This data describes a binding interaction between two proteins.

Sequence of the first protein:
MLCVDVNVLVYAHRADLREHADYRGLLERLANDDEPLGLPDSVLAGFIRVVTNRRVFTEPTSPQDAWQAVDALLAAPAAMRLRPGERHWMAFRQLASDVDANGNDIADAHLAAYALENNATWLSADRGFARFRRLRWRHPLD

Sequence of the second protein:
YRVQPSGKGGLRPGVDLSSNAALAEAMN

Residue-level contacts at the interface:
Residue F129 in the first protein is in contact with residue N20 in the second protein (closest heavy-atom distance 3.6 Å).
Residue V50 in the first protein interacts with residue L17 in the second protein (closest heavy-atom distance 3.6 Å).
Residue V56 in the first protein interacts with residue M27 in the second protein (closest heavy-atom distance 3.6 Å).
Residue R55 in the first protein interacts with residue R12 in the second protein (closest heavy-atom distance 2.9 Å).
Residue A76 in the first protein is in contact with residue Y1 in the second protein (closest heavy-atom distance 3.5 Å).
Residue L73 in the first protein interacts with residue Y1 in the second protein (closest heavy-atom distance 3.4 Å).
Residue R24 in the first protein is in contact with residue P5 in the second protein (closest heavy-atom distance 3.1 Å).
Residue R55 in the first protein contacts residue N28 in the second protein (closest heavy-atom distance 3.2 Å).
Residue R24 in the first protein contacts residue R2 in the second protein (closest heavy-atom distance 3.4 Å).
Residue R14 in the first protein contacts residue S6 in the second protein (closest heavy-atom distance 3.3 Å).
Residue V56 in the first protein interacts with residue L17 in the second protein (closest heavy-atom distance 3.9 Å).
Residue T58 in the first protein contacts residue L11 in the second protein (closest heavy-atom distance 3.7 Å).
Residue R55 in the first protein is in contact with residue V15 in the second protein (closest heavy-atom distance 3.7 Å).
Residue T58 in the first protein contacts residue G9 in the second protein (closest heavy-atom distance 3.9 Å).
Residue R24 in the first protein is in contact with residue V3 in the second protein (closest heavy-atom distance 3.4 Å).
Residue F57 in the first protein is in contact with residue R12 in the second protein (closest heavy-atom distance 3.7 Å).
Residue H13 in the first protein contacts residue S6 in the second protein (closest heavy-atom distance 3.0 Å).
Residue L17 in the first protein is in contact with residue L17 in the second protein (closest heavy-atom distance 3.3 Å).
Residue D16 in the first protein is in contact with residue K8 in the second protein (closest heavy-atom distance 3.5 Å).
Residue L27 in the first protein contacts residue Y1 in the second protein (closest heavy-atom distance 3.7 Å).
Residue A31 in the first protein interacts with residue Y1 in the second protein (closest heavy-atom distance 3.4 Å).
Residue V56 in the first protein is in contact with residue L23 in the second protein (closest heavy-atom distance 3.8 Å).
Residue Y11 in the first protein contacts residue S18 in the second protein (closest heavy-atom distance 3.4 Å).
Residue E59 in the first protein is in contact with residue K8 in the second protein (closest heavy-atom distance 3.3 Å).
Residue V56 in the first protein contacts residue V15 in the second protein (closest heavy-atom distance 3.9 Å).
Residue A72 in the first protein contacts residue Y1 in the second protein (closest heavy-atom distance 3.5 Å).
Residue D126 in the first protein interacts with residue S19 in the second protein (closest heavy-atom distance 3.7 Å).
Residue R55 in the first protein interacts with residue M27 in the second protein (closest heavy-atom distance 3.9 Å).
Residue H13 in the first protein is in contact with residue V3 in the second protein (closest heavy-atom distance 3.6 Å).
Residue N32 in the first protein contacts residue Y1 in the second protein (closest heavy-atom distance 2.8 Å).
Residue R55 in the first protein interacts with residue A26 in the second protein (closest heavy-atom distance 3.2 Å).
Residue H13 in the first protein is in contact with residue P5 in the second protein (closest heavy-atom distance 3.7 Å).
Residue R54 in the first protein interacts with residue R12 in the second protein (closest heavy-atom distance 3.2 Å).
Residue N104 in the first protein is in contact with residue A21 in the second protein (closest heavy-atom distance 3.0 Å).
Residue D16 in the first protein contacts residue G7 in the second protein (closest heavy-atom distance 3.6 Å).
Residue V56 in the first protein interacts with residue L11 in the second protein (closest heavy-atom distance 3.4 Å).
Residue D126 in the first protein interacts with residue N20 in the second protein (closest heavy-atom distance 3.1 Å).
Residue H13 in the first protein is in contact with residue Y1 in the second protein (closest heavy-atom distance 3.9 Å).
Residue A15 in the first protein interacts with residue S6 in the second protein (closest heavy-atom distance 3.0 Å).
Residue R14 in the first protein interacts with residue G7 in the second protein (closest heavy-atom distance 3.7 Å).
Residue F57 in the first protein interacts with residue L11 in the second protein (closest heavy-atom distance 3.6 Å).
Residue D126 in the first protein interacts with residue S18 in the second protein (closest heavy-atom distance 3.4 Å).
Residue D108 in the first protein is in contact with residue N20 in the second protein (closest heavy-atom distance 3.0 Å).
Residue V10 in the first protein is in contact with residue L17 in the second protein (closest heavy-atom distance 3.5 Å).
Residue T58 in the first protein is in contact with residue G10 in the second protein (closest heavy-atom distance 3.3 Å).
Residue T58 in the first protein interacts with residue R12 in the second protein (closest heavy-atom distance 3.9 Å).
Residue R14 in the first protein is in contact with residue K8 in the second protein (closest heavy-atom distance 3.5 Å).
Residue E28 in the first protein interacts with residue V3 in the second protein (closest heavy-atom distance 2.8 Å).
Residue D5 in the first protein is in contact with residue N20 in the second protein (closest heavy-atom distance 3.4 Å).
Residue E59 in the first protein contacts residue G9 in the second protein (closest heavy-atom distance 3.4 Å).
Residue V56 in the first protein is in contact with residue R12 in the second protein (closest heavy-atom distance 2.8 Å).
Residue H20 in the first protein interacts with residue P5 in the second protein (closest heavy-atom distance 3.6 Å).
Residue E28 in the first protein interacts with residue R2 in the second protein (closest heavy-atom distance 3.7 Å).
Residue V50 in the first protein interacts with residue L23 in the second protein (closest heavy-atom distance 3.6 Å).
Residue A12 in the first protein contacts residue V3 in the second protein (closest heavy-atom distance 3.5 Å).
Residue N53 in the first protein interacts with residue M27 in the second protein (closest heavy-atom distance 3.5 Å).
Residue D16 in the first protein contacts residue G10 in the second protein (closest heavy-atom distance 2.9 Å).
Residue F57 in the first protein contacts residue G10 in the second protein (closest heavy-atom distance 3.7 Å).
Residue D16 in the first protein is in contact with residue G9 in the second protein (closest heavy-atom distance 3.9 Å).
Residue Y11 in the first protein is in contact with residue L17 in the second protein (closest heavy-atom distance 3.8 Å).